Residue-level contacts at the interface:
Residue I31 in protein 1 interacts with residue L146 in protein 2 (closest heavy-atom distance 3.8 Å).
Residue N28 in protein 1 interacts with residue P147 in protein 2 (closest heavy-atom distance 3.9 Å).
Residue R124 in protein 1 interacts with residue Q182 in protein 2 (closest heavy-atom distance 3.9 Å).
Residue I31 in protein 1 interacts with residue Y150 in protein 2 (closest heavy-atom distance 3.9 Å).
Residue D84 in protein 1 interacts with residue Y165 in protein 2 (closest heavy-atom distance 3.6 Å).
Residue P125 in protein 1 interacts with residue W174 in protein 2 (closest heavy-atom distance 3.6 Å).
Residue T43 in protein 1 contacts residue H153 in protein 2 (closest heavy-atom distance 3.4 Å).
Residue Y47 in protein 1 contacts residue H153 in protein 2 (closest heavy-atom distance 4.1 Å).
Residue P125 in protein 1 interacts with residue Q182 in protein 2 (closest heavy-atom distance 3.3 Å).
Residue P125 in protein 1 contacts residue E178 in protein 2 (closest heavy-atom distance 3.1 Å).
Residue L83 in protein 1 is in contact with residue N169 in protein 2 (closest heavy-atom distance 3.4 Å).
Residue E123 in protein 1 is in contact with residue Q182 in protein 2 (closest heavy-atom distance 3.3 Å).
Residue A10 in protein 1 interacts with residue Y140 in protein 2 (closest heavy-atom distance 3.1 Å).
Residue R15 in protein 1 interacts with residue V136 in protein 2 (closest heavy-atom distance 4.1 Å).
Residue N28 in protein 1 interacts with residue P144 in protein 2 (closest heavy-atom distance 3.6 Å).
Residue K80 in protein 1 interacts with residue Y165 in protein 2 (closest heavy-atom distance 3.4 Å).
Residue Y32 in protein 1 contacts residue R151 in protein 2 (closest heavy-atom distance 2.7 Å).
Residue R15 in protein 1 contacts residue D137 in protein 2 (closest heavy-atom distance 3.2 Å).
Residue R124 in protein 1 is in contact with residue E179 in protein 2 (closest heavy-atom distance 3.0 Å).
Residue R15 in protein 1 is in contact with residue I143 in protein 2 (closest heavy-atom distance 2.9 Å).
Residue V34 in protein 1 interacts with residue L146 in protein 2 (closest heavy-atom distance 3.7 Å).
Residue V161 in protein 1 interacts with residue Q182 in protein 2 (closest heavy-atom distance 3.8 Å).
Residue N28 in protein 1 is in contact with residue L146 in protein 2 (closest heavy-atom distance 3.8 Å).
Residue R163 in protein 1 is in contact with residue R181 in protein 2 (closest heavy-atom distance 4.0 Å).
Residue W29 in protein 1 contacts residue P144 in protein 2 (closest heavy-atom distance 3.8 Å).
Residue H40 in protein 1 is in contact with residue Y150 in protein 2 (closest heavy-atom distance 3.2 Å).
Residue W50 in protein 1 interacts with residue I157 in protein 2 (closest heavy-atom distance 3.6 Å).
Residue T43 in protein 1 contacts residue Y150 in protein 2 (closest heavy-atom distance 3.3 Å).
Residue K30 in protein 1 contacts residue I143 in protein 2 (closest heavy-atom distance 4.0 Å).
Residue D84 in protein 1 interacts with residue R166 in protein 2 (closest heavy-atom distance 3.3 Å).
Residue Y47 in protein 1 is in contact with residue R151 in protein 2 (closest heavy-atom distance 3.4 Å).
Residue N28 in protein 1 interacts with residue E145 in protein 2 (closest heavy-atom distance 2.9 Å).
Residue L126 in protein 1 is in contact with residue A175 in protein 2 (closest heavy-atom distance 4.1 Å).
Residue A10 in protein 1 contacts residue S139 in protein 2 (closest heavy-atom distance 3.2 Å).
Residue R124 in protein 1 contacts residue M171 in protein 2 (closest heavy-atom distance 3.6 Å).
Residue W50 in protein 1 is in contact with residue Q159 in protein 2 (closest heavy-atom distance 2.5 Å).
Residue L126 in protein 1 is in contact with residue M171 in protein 2 (closest heavy-atom distance 3.7 Å).
Residue S11 in protein 1 interacts with residue R141 in protein 2 (closest heavy-atom distance 3.1 Å).
Residue G162 in protein 1 interacts with residue R181 in protein 2 (closest heavy-atom distance 4.0 Å).
Residue T43 in protein 1 contacts residue Q154 in protein 2 (closest heavy-atom distance 3.9 Å).
Residue V161 in protein 1 is in contact with residue R181 in protein 2 (closest heavy-atom distance 2.8 Å).
Residue R15 in protein 1 contacts residue R141 in protein 2 (closest heavy-atom distance 3.2 Å).
Residue L46 in protein 1 interacts with residue H153 in protein 2 (closest heavy-atom distance 3.2 Å).
Residue K30 in protein 1 interacts with residue L146 in protein 2 (closest heavy-atom distance 3.9 Å).
Residue P125 in protein 1 interacts with residue E179 in protein 2 (closest heavy-atom distance 3.6 Å).
Residue D84 in protein 1 is in contact with residue N169 in protein 2 (closest heavy-atom distance 2.6 Å).
Residue W50 in protein 1 interacts with residue H153 in protein 2 (closest heavy-atom distance 3.6 Å).
Residue L126 in protein 1 contacts residue P172 in protein 2 (closest heavy-atom distance 3.9 Å).
Residue L12 in protein 1 contacts residue R141 in protein 2 (closest heavy-atom distance 3.9 Å).
Residue W50 in protein 1 interacts with residue D158 in protein 2 (closest heavy-atom distance 3.5 Å).
Residue L12 in protein 1 contacts residue V142 in protein 2 (closest heavy-atom distance 3.7 Å).
Residue R163 in protein 1 interacts with residue E178 in protein 2 (closest heavy-atom distance 2.8 Å).
Residue R15 in protein 1 interacts with residue T135 in protein 2 (closest heavy-atom distance 4.1 Å).
Residue L126 in protein 1 interacts with residue W174 in protein 2 (closest heavy-atom distance 3.9 Å).
Residue H40 in protein 1 contacts residue L146 in protein 2 (closest heavy-atom distance 3.9 Å).
Residue A10 in protein 1 is in contact with residue R141 in protein 2 (closest heavy-atom distance 3.6 Å).
Residue R60 in protein 1 interacts with residue R151 in protein 2 (closest heavy-atom distance 3.7 Å).
Residue W50 in protein 1 interacts with residue P152 in protein 2 (closest heavy-atom distance 4.0 Å).
Residue S129 in protein 1 contacts residue W174 in protein 2 (closest heavy-atom distance 3.8 Å).
Residue K30 in protein 1 is in contact with residue P144 in protein 2 (closest heavy-atom distance 3.3 Å).

Sequence of protein 2:
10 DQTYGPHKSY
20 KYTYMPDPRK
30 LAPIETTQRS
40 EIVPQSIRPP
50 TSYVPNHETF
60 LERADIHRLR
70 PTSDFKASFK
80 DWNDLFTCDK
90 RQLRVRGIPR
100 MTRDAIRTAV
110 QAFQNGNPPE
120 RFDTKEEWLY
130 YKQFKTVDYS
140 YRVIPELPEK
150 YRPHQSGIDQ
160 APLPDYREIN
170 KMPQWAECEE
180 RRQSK

Sequence of protein 1:
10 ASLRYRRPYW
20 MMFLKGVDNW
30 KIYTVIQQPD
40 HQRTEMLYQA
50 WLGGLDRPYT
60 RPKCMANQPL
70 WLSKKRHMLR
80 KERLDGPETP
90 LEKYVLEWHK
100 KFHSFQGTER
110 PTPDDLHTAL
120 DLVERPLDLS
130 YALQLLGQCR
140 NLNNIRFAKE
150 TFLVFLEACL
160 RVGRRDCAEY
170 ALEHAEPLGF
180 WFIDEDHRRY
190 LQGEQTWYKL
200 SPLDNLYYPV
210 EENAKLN

This data describes a binding interaction between two proteins.